This data describes a binding interaction between two proteins.

Sequence of chain A:
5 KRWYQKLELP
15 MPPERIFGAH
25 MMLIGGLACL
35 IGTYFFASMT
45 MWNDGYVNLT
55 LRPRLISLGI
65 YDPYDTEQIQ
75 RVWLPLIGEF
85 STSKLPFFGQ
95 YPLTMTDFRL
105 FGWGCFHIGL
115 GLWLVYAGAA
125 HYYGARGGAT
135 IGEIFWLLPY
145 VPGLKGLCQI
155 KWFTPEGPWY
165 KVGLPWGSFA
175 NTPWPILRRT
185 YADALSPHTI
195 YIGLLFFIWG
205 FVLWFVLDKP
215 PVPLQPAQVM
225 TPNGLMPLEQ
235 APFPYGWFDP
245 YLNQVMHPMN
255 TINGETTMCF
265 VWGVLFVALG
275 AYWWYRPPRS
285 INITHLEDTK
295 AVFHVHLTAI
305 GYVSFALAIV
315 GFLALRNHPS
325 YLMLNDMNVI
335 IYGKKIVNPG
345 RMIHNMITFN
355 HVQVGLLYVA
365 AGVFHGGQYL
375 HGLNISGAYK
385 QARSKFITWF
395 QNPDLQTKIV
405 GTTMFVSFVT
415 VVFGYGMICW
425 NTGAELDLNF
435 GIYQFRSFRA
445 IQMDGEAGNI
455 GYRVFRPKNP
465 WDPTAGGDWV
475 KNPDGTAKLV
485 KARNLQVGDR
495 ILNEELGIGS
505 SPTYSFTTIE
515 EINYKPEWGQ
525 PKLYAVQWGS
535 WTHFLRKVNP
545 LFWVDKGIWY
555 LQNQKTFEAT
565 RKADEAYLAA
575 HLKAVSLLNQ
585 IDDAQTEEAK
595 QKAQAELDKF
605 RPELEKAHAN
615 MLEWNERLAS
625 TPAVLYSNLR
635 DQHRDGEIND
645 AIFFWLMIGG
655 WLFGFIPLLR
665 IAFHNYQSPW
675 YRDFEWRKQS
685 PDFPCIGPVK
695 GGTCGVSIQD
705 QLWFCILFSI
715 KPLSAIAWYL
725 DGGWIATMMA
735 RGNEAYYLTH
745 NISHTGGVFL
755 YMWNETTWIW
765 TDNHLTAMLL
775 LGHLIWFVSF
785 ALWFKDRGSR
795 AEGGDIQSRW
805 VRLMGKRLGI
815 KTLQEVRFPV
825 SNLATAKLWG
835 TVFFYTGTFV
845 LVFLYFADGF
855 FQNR

Sequence of chain B:
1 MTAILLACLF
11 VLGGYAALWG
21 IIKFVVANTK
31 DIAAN

Residue-level contacts at the interface:
Residue V548 in chain A contacts residue L6 in chain B (closest heavy-atom distance 4.0 Å).
Residue T401 in chain A interacts with residue A34 in chain B (closest heavy-atom distance 4.6 Å).
Residue L545 in chain A contacts residue F10 in chain B (closest heavy-atom distance 3.6 Å).
Residue F659 in chain A contacts residue Y15 in chain B (closest heavy-atom distance 4.2 Å).
Residue T407 in chain A interacts with residue I22 in chain B (closest heavy-atom distance 4.1 Å).
Residue L399 in chain A contacts residue V26 in chain B (closest heavy-atom distance 3.9 Å).
Residue P544 in chain A is in contact with residue F10 in chain B (closest heavy-atom distance 4.2 Å).
Residue T406 in chain A contacts residue L18 in chain B (closest heavy-atom distance 5.0 Å).
Residue F648 in chain A contacts residue F10 in chain B (closest heavy-atom distance 4.5 Å).
Residue V548 in chain A contacts residue F10 in chain B (closest heavy-atom distance 4.7 Å).
Residue A318 in chain A contacts residue I4 in chain B (closest heavy-atom distance 4.0 Å).
Residue T406 in chain A contacts residue V25 in chain B (closest heavy-atom distance 4.2 Å).
Residue L317 in chain A is in contact with residue A3 in chain B (closest heavy-atom distance 3.9 Å).
Residue I313 in chain A interacts with residue V11 in chain B (closest heavy-atom distance 4.3 Å).
Residue K402 in chain A interacts with residue A33 in chain B (closest heavy-atom distance 4.4 Å).
Residue D398 in chain A contacts residue A33 in chain B (closest heavy-atom distance 2.3 Å).
Residue V410 in chain A interacts with residue I21 in chain B (closest heavy-atom distance 4.4 Å).
Residue I403 in chain A contacts residue I22 in chain B (closest heavy-atom distance 4.3 Å).
Residue T407 in chain A is in contact with residue L18 in chain B (closest heavy-atom distance 4.2 Å).
Residue I552 in chain A contacts residue L6 in chain B (closest heavy-atom distance 4.2 Å).
Residue R320 in chain A interacts with residue A3 in chain B (closest heavy-atom distance 4.1 Å).
Residue K402 in chain A interacts with residue T29 in chain B (closest heavy-atom distance 3.5 Å).
Residue Y306 in chain A contacts residue Y15 in chain B (closest heavy-atom distance 3.3 Å).
Residue D398 in chain A contacts residue I32 in chain B (closest heavy-atom distance 4.3 Å).
Residue V314 in chain A contacts residue I4 in chain B (closest heavy-atom distance 4.0 Å).
Residue L629 in chain A is in contact with residue L6 in chain B (closest heavy-atom distance 4.4 Å).
Residue V628 in chain A contacts residue T2 in chain B (closest heavy-atom distance 3.8 Å).
Residue K402 in chain A contacts residue V25 in chain B (closest heavy-atom distance 4.6 Å).
Residue L656 in chain A contacts residue L18 in chain B (closest heavy-atom distance 4.2 Å).
Residue D398 in chain A contacts residue A34 in chain B (closest heavy-atom distance 4.1 Å).
Residue L317 in chain A interacts with residue A7 in chain B (closest heavy-atom distance 4.0 Å).
Residue T406 in chain A interacts with residue I22 in chain B (closest heavy-atom distance 3.7 Å).
Residue V628 in chain A is in contact with residue A3 in chain B (closest heavy-atom distance 3.1 Å).
Residue I552 in chain A is in contact with residue T2 in chain B (closest heavy-atom distance 4.5 Å).
Residue I313 in chain A contacts residue C8 in chain B (closest heavy-atom distance 4.5 Å).
Residue I313 in chain A contacts residue A7 in chain B (closest heavy-atom distance 3.7 Å).
Residue T406 in chain A contacts residue I21 in chain B (closest heavy-atom distance 4.0 Å).
Residue K402 in chain A contacts residue A34 in chain B (closest heavy-atom distance 5.0 Å).
Residue V410 in chain A interacts with residue L18 in chain B (closest heavy-atom distance 4.4 Å).
Residue V314 in chain A is in contact with residue C8 in chain B (closest heavy-atom distance 4.5 Å).
Residue K402 in chain A interacts with residue I32 in chain B (closest heavy-atom distance 3.4 Å).
Residue L317 in chain A contacts residue I4 in chain B (closest heavy-atom distance 4.0 Å).
Residue V628 in chain A contacts residue L6 in chain B (closest heavy-atom distance 4.1 Å).
Residue K402 in chain A contacts residue V26 in chain B (closest heavy-atom distance 4.8 Å).
Residue L629 in chain A interacts with residue A3 in chain B (closest heavy-atom distance 4.0 Å).